Sequence of protein 1:
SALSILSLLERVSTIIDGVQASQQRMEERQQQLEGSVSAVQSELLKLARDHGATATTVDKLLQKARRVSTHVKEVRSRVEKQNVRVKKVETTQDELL

Residue-level contacts at the interface:
Residue H55 in protein 2 interacts with residue H55 in protein 1 (closest heavy-atom distance 3.5 Å).
Residue L48 in protein 2 contacts residue L51 in protein 1 (closest heavy-atom distance 3.6 Å).
Residue A6 in protein 2 is in contact with residue S5 in protein 1 (closest heavy-atom distance 4.0 Å).
Residue L48 in protein 2 interacts with residue L48 in protein 1 (closest heavy-atom distance 3.8 Å).
Residue R80 in protein 2 is in contact with residue H75 in protein 1 (closest heavy-atom distance 3.0 Å).
Residue L48 in protein 2 contacts residue E47 in protein 1 (closest heavy-atom distance 3.9 Å).
Residue E31 in protein 2 contacts residue M30 in protein 1 (closest heavy-atom distance 3.6 Å).
Residue V72 in protein 2 is in contact with residue V72 in protein 1 (closest heavy-atom distance 3.8 Å).
Residue L13 in protein 2 is in contact with residue L13 in protein 1 (closest heavy-atom distance 3.5 Å).
Residue A52 in protein 2 is in contact with residue L51 in protein 1 (closest heavy-atom distance 3.8 Å).
Residue V90 in protein 2 contacts residue R89 in protein 1 (closest heavy-atom distance 3.8 Å).
Residue Q27 in protein 2 contacts residue Q27 in protein 1 (closest heavy-atom distance 3.0 Å).
Residue Q35 in protein 2 is in contact with residue R33 in protein 1 (closest heavy-atom distance 3.6 Å).
Residue Q24 in protein 2 interacts with residue V23 in protein 1 (closest heavy-atom distance 3.8 Å).
Residue H55 in protein 2 contacts residue D54 in protein 1 (closest heavy-atom distance 3.6 Å).
Residue N87 in protein 2 is in contact with residue R89 in protein 1 (closest heavy-atom distance 2.7 Å).
Residue V62 in protein 2 interacts with residue T61 in protein 1 (closest heavy-atom distance 3.6 Å).
Residue V76 in protein 2 is in contact with residue V76 in protein 1 (closest heavy-atom distance 3.9 Å).
Residue Q34 in protein 2 is in contact with residue R33 in protein 1 (closest heavy-atom distance 3.9 Å).
Residue I20 in protein 2 interacts with residue I19 in protein 1 (closest heavy-atom distance 3.8 Å).
Residue Q34 in protein 2 is in contact with residue Q34 in protein 1 (closest heavy-atom distance 3.5 Å).
Residue V83 in protein 2 interacts with residue Q86 in protein 1 (closest heavy-atom distance 3.0 Å).
Residue E94 in protein 2 is in contact with residue R89 in protein 1 (closest heavy-atom distance 3.0 Å).
Residue V41 in protein 2 interacts with residue V41 in protein 1 (closest heavy-atom distance 3.9 Å).
Residue Q24 in protein 2 contacts residue I19 in protein 1 (closest heavy-atom distance 3.8 Å).
Residue Q97 in protein 2 contacts residue T96 in protein 1 (closest heavy-atom distance 3.4 Å).
Residue V79 in protein 2 is in contact with residue V79 in protein 1 (closest heavy-atom distance 3.7 Å).
Residue Q86 in protein 2 interacts with residue Q86 in protein 1 (closest heavy-atom distance 3.7 Å).
Residue Q97 in protein 2 interacts with residue V93 in protein 1 (closest heavy-atom distance 2.9 Å).
Residue Q45 in protein 2 contacts residue V44 in protein 1 (closest heavy-atom distance 3.7 Å).
Residue L65 in protein 2 interacts with residue L65 in protein 1 (closest heavy-atom distance 3.9 Å).
Residue Q27 in protein 2 interacts with residue M30 in protein 1 (closest heavy-atom distance 3.5 Å).
Residue Q34 in protein 2 interacts with residue M30 in protein 1 (closest heavy-atom distance 3.0 Å).
Residue E38 in protein 2 contacts residue L37 in protein 1 (closest heavy-atom distance 4.0 Å).
Residue L101 in protein 2 contacts residue T96 in protein 1 (closest heavy-atom distance 3.8 Å).
Residue E94 in protein 2 is in contact with residue V93 in protein 1 (closest heavy-atom distance 3.7 Å).
Residue L13 in protein 2 interacts with residue L12 in protein 1 (closest heavy-atom distance 3.6 Å).
Residue R80 in protein 2 is in contact with residue V79 in protein 1 (closest heavy-atom distance 3.7 Å).
Residue I9 in protein 2 contacts residue I9 in protein 1 (closest heavy-atom distance 3.8 Å).
Residue V90 in protein 2 is in contact with residue V90 in protein 1 (closest heavy-atom distance 3.8 Å).
Residue V44 in protein 2 interacts with residue V44 in protein 1 (closest heavy-atom distance 3.4 Å).
Residue V23 in protein 2 contacts residue V23 in protein 1 (closest heavy-atom distance 3.9 Å).
Residue L48 in protein 2 is in contact with residue V44 in protein 1 (closest heavy-atom distance 3.7 Å).
Residue A6 in protein 2 contacts residue I9 in protein 1 (closest heavy-atom distance 3.5 Å).
Residue Q27 in protein 2 interacts with residue V23 in protein 1 (closest heavy-atom distance 3.2 Å).
Residue L51 in protein 2 is in contact with residue L51 in protein 1 (closest heavy-atom distance 3.9 Å).
Residue E31 in protein 2 contacts residue R33 in protein 1 (closest heavy-atom distance 3.6 Å).
Residue L66 in protein 2 interacts with residue T61 in protein 1 (closest heavy-atom distance 3.9 Å).
Residue K91 in protein 2 is in contact with residue R89 in protein 1 (closest heavy-atom distance 3.3 Å).
Residue Q97 in protein 2 is in contact with residue Q97 in protein 1 (closest heavy-atom distance 3.5 Å).
Residue M30 in protein 2 interacts with residue M30 in protein 1 (closest heavy-atom distance 3.5 Å).
Residue A59 in protein 2 interacts with residue T58 in protein 1 (closest heavy-atom distance 4.0 Å).
Residue V62 in protein 2 is in contact with residue V62 in protein 1 (closest heavy-atom distance 3.6 Å).
Residue L101 in protein 2 contacts residue L100 in protein 1 (closest heavy-atom distance 3.6 Å).
Residue H55 in protein 2 is in contact with residue T58 in protein 1 (closest heavy-atom distance 2.8 Å).
Residue E38 in protein 2 is in contact with residue R33 in protein 1 (closest heavy-atom distance 3.0 Å).
Residue V93 in protein 2 contacts residue V93 in protein 1 (closest heavy-atom distance 3.3 Å).
Residue N87 in protein 2 is in contact with residue Q86 in protein 1 (closest heavy-atom distance 3.3 Å).
Residue V83 in protein 2 interacts with residue V83 in protein 1 (closest heavy-atom distance 3.7 Å).
Residue E84 in protein 2 contacts residue R82 in protein 1 (closest heavy-atom distance 3.2 Å).

Sequence of protein 2:
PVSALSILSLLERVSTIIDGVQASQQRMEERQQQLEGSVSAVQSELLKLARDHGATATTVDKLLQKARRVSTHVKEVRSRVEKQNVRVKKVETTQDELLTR

This data describes a binding interaction between two proteins.